Interface contacts:
Residue S440 in protein 1 is in contact with residue S16 in protein 2 (closest heavy-atom distance 5.0 Å).
Residue S405 in protein 1 is in contact with residue Q25 in protein 2 (closest heavy-atom distance 4.5 Å).
Residue L407 in protein 1 interacts with residue Q25 in protein 2 (closest heavy-atom distance 4.3 Å).

This data describes a binding interaction between two proteins.

Sequence of protein 1:
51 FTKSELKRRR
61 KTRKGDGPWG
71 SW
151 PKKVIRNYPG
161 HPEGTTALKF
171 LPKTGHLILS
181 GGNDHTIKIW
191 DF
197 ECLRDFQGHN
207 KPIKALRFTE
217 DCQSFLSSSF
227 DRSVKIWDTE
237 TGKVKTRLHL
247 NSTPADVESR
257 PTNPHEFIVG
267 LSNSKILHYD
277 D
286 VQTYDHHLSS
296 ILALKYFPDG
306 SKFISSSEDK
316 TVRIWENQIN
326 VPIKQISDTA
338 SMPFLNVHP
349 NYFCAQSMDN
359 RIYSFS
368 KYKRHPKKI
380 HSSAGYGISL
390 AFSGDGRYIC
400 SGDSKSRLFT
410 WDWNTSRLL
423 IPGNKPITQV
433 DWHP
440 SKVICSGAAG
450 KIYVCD

Sequence of protein 2:
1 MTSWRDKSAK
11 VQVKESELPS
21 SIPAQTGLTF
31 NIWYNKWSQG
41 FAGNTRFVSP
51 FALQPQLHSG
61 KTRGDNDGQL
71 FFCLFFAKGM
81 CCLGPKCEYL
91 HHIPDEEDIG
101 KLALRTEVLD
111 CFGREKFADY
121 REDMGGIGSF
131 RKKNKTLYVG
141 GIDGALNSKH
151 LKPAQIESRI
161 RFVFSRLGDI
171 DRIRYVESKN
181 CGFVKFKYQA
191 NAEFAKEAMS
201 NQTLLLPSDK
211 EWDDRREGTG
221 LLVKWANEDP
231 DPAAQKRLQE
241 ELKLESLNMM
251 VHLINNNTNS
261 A